Contacts between the two chains:
Residue L358 in chain B interacts with residue K116 in chain A (closest heavy-atom distance 4.1 Å).
Residue Y352 in chain B is in contact with residue H114 in chain A (closest heavy-atom distance 2.9 Å).
Residue I359 in chain B contacts residue K116 in chain A (closest heavy-atom distance 3.8 Å).
Residue Y352 in chain B interacts with residue L110 in chain A (closest heavy-atom distance 3.9 Å).
Residue Y352 in chain B interacts with residue I113 in chain A (closest heavy-atom distance 4.8 Å).
Residue C357 in chain B interacts with residue K116 in chain A (closest heavy-atom distance 3.2 Å).
Residue C357 in chain B contacts residue I113 in chain A (closest heavy-atom distance 3.6 Å).
Residue D356 in chain B interacts with residue K116 in chain A (closest heavy-atom distance 4.3 Å).

Sequence of chain A:
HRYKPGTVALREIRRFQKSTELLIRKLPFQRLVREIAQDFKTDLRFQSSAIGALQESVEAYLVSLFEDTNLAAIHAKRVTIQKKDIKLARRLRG

This data describes a binding interaction between two proteins.

Sequence of chain B:
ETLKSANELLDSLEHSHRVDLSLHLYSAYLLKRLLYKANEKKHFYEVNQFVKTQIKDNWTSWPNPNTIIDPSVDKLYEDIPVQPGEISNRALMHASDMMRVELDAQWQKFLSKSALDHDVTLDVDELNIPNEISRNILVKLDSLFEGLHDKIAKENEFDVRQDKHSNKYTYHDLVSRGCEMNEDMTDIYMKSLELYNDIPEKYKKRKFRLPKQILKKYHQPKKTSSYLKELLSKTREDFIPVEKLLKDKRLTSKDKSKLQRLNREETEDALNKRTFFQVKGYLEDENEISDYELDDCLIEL